Interface contacts:
Residue K224 in protein 2 interacts with residue E4 in protein 1 (closest heavy-atom distance 2.4 Å).
Residue V134 in protein 2 contacts residue F3 in protein 1 (closest heavy-atom distance 4.3 Å).
Residue V227 in protein 2 contacts residue Y1 in protein 1 (closest heavy-atom distance 3.6 Å).
Residue D138 in protein 2 interacts with residue Y1 in protein 1 (closest heavy-atom distance 3.1 Å).
Residue M209 in protein 2 is in contact with residue G7 in protein 1 (closest heavy-atom distance 4.9 Å).
Residue Y139 in protein 2 is in contact with residue E4 in protein 1 (closest heavy-atom distance 2.8 Å).
Residue K118 in protein 2 contacts residue F3 in protein 1 (closest heavy-atom distance 4.5 Å).
Residue I314 in protein 2 is in contact with residue F3 in protein 1 (closest heavy-atom distance 4.7 Å).
Residue R301 in protein 2 is in contact with residue V5 in protein 1 (closest heavy-atom distance 3.5 Å).
Residue I287 in protein 2 interacts with residue Y1 in protein 1 (closest heavy-atom distance 3.6 Å).
Residue K118 in protein 2 is in contact with residue V6 in protein 1 (closest heavy-atom distance 2.7 Å).
Residue Y318 in protein 2 contacts residue Y1 in protein 1 (closest heavy-atom distance 3.6 Å).
Residue V291 in protein 2 is in contact with residue V5 in protein 1 (closest heavy-atom distance 4.9 Å).
Residue M209 in protein 2 interacts with residue E4 in protein 1 (closest heavy-atom distance 4.2 Å).
Residue Y139 in protein 2 contacts residue Y1 in protein 1 (closest heavy-atom distance 3.6 Å).
Residue W294 in protein 2 interacts with residue V5 in protein 1 (closest heavy-atom distance 3.6 Å).
Residue C208 in protein 2 interacts with residue F3 in protein 1 (closest heavy-atom distance 3.5 Å).
Residue W124 in protein 2 is in contact with residue F3 in protein 1 (closest heavy-atom distance 3.5 Å).
Residue I314 in protein 2 is in contact with residue Y1 in protein 1 (closest heavy-atom distance 3.5 Å).
Residue V291 in protein 2 is in contact with residue Y1 in protein 1 (closest heavy-atom distance 4.2 Å).
Residue H311 in protein 2 interacts with residue V6 in protein 1 (closest heavy-atom distance 4.1 Å).
Residue K118 in protein 2 interacts with residue G7 in protein 1 (closest heavy-atom distance 3.3 Å).
Residue V207 in protein 2 is in contact with residue G7 in protein 1 (closest heavy-atom distance 3.6 Å).
Residue R301 in protein 2 interacts with residue V6 in protein 1 (closest heavy-atom distance 4.6 Å).
Residue D138 in protein 2 is in contact with residue F3 in protein 1 (closest heavy-atom distance 4.6 Å).
Residue K224 in protein 2 interacts with residue V5 in protein 1 (closest heavy-atom distance 4.2 Å).
Residue F212 in protein 2 contacts residue E4 in protein 1 (closest heavy-atom distance 4.6 Å).
Residue C208 in protein 2 interacts with residue G7 in protein 1 (closest heavy-atom distance 2.7 Å).
Residue K224 in protein 2 is in contact with residue Y1 in protein 1 (closest heavy-atom distance 4.2 Å).
Residue L310 in protein 2 interacts with residue V5 in protein 1 (closest heavy-atom distance 4.0 Å).
Residue Q115 in protein 2 interacts with residue F3 in protein 1 (closest heavy-atom distance 3.6 Å).
Residue C208 in protein 2 interacts with residue E4 in protein 1 (closest heavy-atom distance 4.5 Å).
Residue H288 in protein 2 contacts residue Y1 in protein 1 (closest heavy-atom distance 4.2 Å).
Residue D220 in protein 2 contacts residue E4 in protein 1 (closest heavy-atom distance 4.7 Å).
Residue L135 in protein 2 contacts residue F3 in protein 1 (closest heavy-atom distance 3.7 Å).
Residue L135 in protein 2 contacts residue E4 in protein 1 (closest heavy-atom distance 4.4 Å).
Residue W284 in protein 2 interacts with residue Y1 in protein 1 (closest heavy-atom distance 4.8 Å).
Residue L210 in protein 2 interacts with residue E4 in protein 1 (closest heavy-atom distance 3.3 Å).
Residue I314 in protein 2 interacts with residue V6 in protein 1 (closest heavy-atom distance 4.2 Å).
Residue L310 in protein 2 contacts residue V6 in protein 1 (closest heavy-atom distance 3.7 Å).
Residue M142 in protein 2 contacts residue Y1 in protein 1 (closest heavy-atom distance 3.7 Å).

Sequence of protein 2:
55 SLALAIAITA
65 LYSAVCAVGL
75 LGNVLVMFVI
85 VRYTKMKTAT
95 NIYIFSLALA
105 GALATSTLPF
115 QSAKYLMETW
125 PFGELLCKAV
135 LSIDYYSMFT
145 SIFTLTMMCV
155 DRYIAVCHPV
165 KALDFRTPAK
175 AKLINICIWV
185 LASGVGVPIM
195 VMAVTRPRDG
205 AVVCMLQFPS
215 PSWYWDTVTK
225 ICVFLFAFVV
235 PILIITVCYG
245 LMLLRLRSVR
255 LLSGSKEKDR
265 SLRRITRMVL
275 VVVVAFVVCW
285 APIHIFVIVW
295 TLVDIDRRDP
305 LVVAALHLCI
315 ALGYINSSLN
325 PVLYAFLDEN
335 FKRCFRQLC

Sequence of protein 1:
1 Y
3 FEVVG

This data describes a binding interaction between two proteins.